Sequence of the second protein:
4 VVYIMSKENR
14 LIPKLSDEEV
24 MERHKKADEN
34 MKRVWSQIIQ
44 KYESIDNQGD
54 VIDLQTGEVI

Interface contacts:
Residue A60 in the first protein contacts residue Y45 in the second protein (closest heavy-atom distance 3.6 Å).
Residue A64 in the first protein interacts with residue I41 in the second protein (closest heavy-atom distance 3.8 Å).
Residue A67 in the first protein is in contact with residue I41 in the second protein (closest heavy-atom distance 4.1 Å).
Residue M59 in the first protein is in contact with residue Y45 in the second protein (closest heavy-atom distance 3.7 Å).
Residue A64 in the first protein interacts with residue W38 in the second protein (closest heavy-atom distance 3.6 Å).
Residue E63 in the first protein is in contact with residue Y45 in the second protein (closest heavy-atom distance 2.7 Å).
Residue A60 in the first protein interacts with residue I41 in the second protein (closest heavy-atom distance 4.3 Å).
Residue R85 in the first protein interacts with residue K10 in the second protein (closest heavy-atom distance 4.4 Å).
Residue G71 in the first protein interacts with residue M34 in the second protein (closest heavy-atom distance 4.6 Å).
Residue K84 in the first protein interacts with residue K10 in the second protein (closest heavy-atom distance 2.9 Å).
Residue K84 in the first protein is in contact with residue I7 in the second protein (closest heavy-atom distance 3.8 Å).
Residue K84 in the first protein is in contact with residue E11 in the second protein (closest heavy-atom distance 3.9 Å).
Residue L81 in the first protein interacts with residue I15 in the second protein (closest heavy-atom distance 3.9 Å).
Residue H75 in the first protein interacts with residue A30 in the second protein (closest heavy-atom distance 3.9 Å).
Residue I86 in the first protein is in contact with residue E11 in the second protein (closest heavy-atom distance 2.9 Å).
Residue Y68 in the first protein interacts with residue W38 in the second protein (closest heavy-atom distance 4.2 Å).
Residue A67 in the first protein interacts with residue V37 in the second protein (closest heavy-atom distance 3.7 Å).
Residue K84 in the first protein interacts with residue S9 in the second protein (closest heavy-atom distance 3.2 Å).
Residue L81 in the first protein interacts with residue L18 in the second protein (closest heavy-atom distance 3.6 Å).
Residue A67 in the first protein is in contact with residue M34 in the second protein (closest heavy-atom distance 3.5 Å).
Residue E74 in the first protein is in contact with residue A30 in the second protein (closest heavy-atom distance 3.6 Å).
Residue E63 in the first protein contacts residue K44 in the second protein (closest heavy-atom distance 3.4 Å).
Residue R85 in the first protein contacts residue E11 in the second protein (closest heavy-atom distance 3.3 Å).
Residue I86 in the first protein contacts residue S9 in the second protein (closest heavy-atom distance 4.4 Å).
Residue A83 in the first protein contacts residue K10 in the second protein (closest heavy-atom distance 3.5 Å).
Residue H75 in the first protein contacts residue H27 in the second protein (closest heavy-atom distance 2.8 Å).
Residue L81 in the first protein contacts residue P16 in the second protein (closest heavy-atom distance 4.1 Å).
Residue E63 in the first protein contacts residue I41 in the second protein (closest heavy-atom distance 3.5 Å).
Residue R85 in the first protein interacts with residue S9 in the second protein (closest heavy-atom distance 4.5 Å).
Residue L78 in the first protein contacts residue V23 in the second protein (closest heavy-atom distance 4.4 Å).
Residue L78 in the first protein contacts residue R26 in the second protein (closest heavy-atom distance 3.9 Å).
Residue L78 in the first protein contacts residue H27 in the second protein (closest heavy-atom distance 3.5 Å).
Residue L79 in the first protein is in contact with residue H27 in the second protein (closest heavy-atom distance 4.4 Å).
Residue H75 in the first protein interacts with residue D31 in the second protein (closest heavy-atom distance 3.2 Å).
Residue T87 in the first protein contacts residue E11 in the second protein (closest heavy-atom distance 2.8 Å).
Residue R85 in the first protein interacts with residue I15 in the second protein (closest heavy-atom distance 4.8 Å).
Residue I86 in the first protein contacts residue I15 in the second protein (closest heavy-atom distance 3.2 Å).
Residue A67 in the first protein is in contact with residue W38 in the second protein (closest heavy-atom distance 4.4 Å).
Residue K84 in the first protein interacts with residue I15 in the second protein (closest heavy-atom distance 3.8 Å).
Residue M56 in the first protein interacts with residue N50 in the second protein (closest heavy-atom distance 3.6 Å).
Residue H82 in the first protein contacts residue V23 in the second protein (closest heavy-atom distance 4.3 Å).
Residue M56 in the first protein contacts residue Y45 in the second protein (closest heavy-atom distance 3.9 Å).
Residue L78 in the first protein is in contact with residue A30 in the second protein (closest heavy-atom distance 4.8 Å).
Residue K84 in the first protein is in contact with residue M8 in the second protein (closest heavy-atom distance 3.9 Å).
Residue Y68 in the first protein contacts residue M34 in the second protein (closest heavy-atom distance 3.9 Å).
Residue L81 in the first protein is in contact with residue V23 in the second protein (closest heavy-atom distance 5.0 Å).
Residue H82 in the first protein is in contact with residue D20 in the second protein (closest heavy-atom distance 3.2 Å).
Residue I86 in the first protein contacts residue R13 in the second protein (closest heavy-atom distance 3.9 Å).

This data describes a binding interaction between two proteins.

Sequence of the first protein:
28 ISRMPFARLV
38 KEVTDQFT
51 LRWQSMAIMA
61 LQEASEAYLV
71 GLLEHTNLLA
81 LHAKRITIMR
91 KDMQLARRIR